The following describes two proteins that form a bound complex.

Sequence of protein 1:
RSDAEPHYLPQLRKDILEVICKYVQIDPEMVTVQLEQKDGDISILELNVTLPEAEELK

Residue-level contacts at the interface:
Residue L47 in protein 2 interacts with residue E46 in protein 1 (closest heavy-atom distance 3.2 Å).
Residue Y8 in protein 2 contacts residue Y23 in protein 1 (closest heavy-atom distance 3.5 Å).
Residue V49 in protein 2 is in contact with residue E46 in protein 1 (closest heavy-atom distance 4.2 Å).
Residue D41 in protein 2 is in contact with residue E53 in protein 1 (closest heavy-atom distance 3.1 Å).
Residue L12 in protein 2 is in contact with residue I16 in protein 1 (closest heavy-atom distance 3.8 Å).
Residue V19 in protein 2 interacts with residue L12 in protein 1 (closest heavy-atom distance 3.3 Å).
Residue T50 in protein 2 interacts with residue K38 in protein 1 (closest heavy-atom distance 3.8 Å).
Residue V49 in protein 2 contacts residue L45 in protein 1 (closest heavy-atom distance 2.7 Å).
Residue G40 in protein 2 is in contact with residue E53 in protein 1 (closest heavy-atom distance 3.8 Å).
Residue Y23 in protein 2 interacts with residue Y8 in protein 1 (closest heavy-atom distance 3.5 Å).
Residue I44 in protein 2 contacts residue V49 in protein 1 (closest heavy-atom distance 3.1 Å).
Residue N48 in protein 2 interacts with residue E46 in protein 1 (closest heavy-atom distance 3.3 Å).
Residue L45 in protein 2 contacts residue N48 in protein 1 (closest heavy-atom distance 3.6 Å).
Residue L47 in protein 2 interacts with residue V49 in protein 1 (closest heavy-atom distance 3.9 Å).
Residue I20 in protein 2 interacts with residue L12 in protein 1 (closest heavy-atom distance 3.4 Å).
Residue I44 in protein 2 interacts with residue T50 in protein 1 (closest heavy-atom distance 3.8 Å).
Residue I42 in protein 2 is in contact with residue P52 in protein 1 (closest heavy-atom distance 4.0 Å).
Residue L12 in protein 2 is in contact with residue Y23 in protein 1 (closest heavy-atom distance 3.5 Å).
Residue E46 in protein 2 interacts with residue V49 in protein 1 (closest heavy-atom distance 4.2 Å).
Residue E53 in protein 2 contacts residue G40 in protein 1 (closest heavy-atom distance 3.8 Å).
Residue K38 in protein 2 contacts residue T50 in protein 1 (closest heavy-atom distance 3.8 Å).
Residue V49 in protein 2 is in contact with residue L47 in protein 1 (closest heavy-atom distance 3.9 Å).
Residue I16 in protein 2 is in contact with residue R13 in protein 1 (closest heavy-atom distance 4.1 Å).
Residue Y23 in protein 2 is in contact with residue L12 in protein 1 (closest heavy-atom distance 3.5 Å).
Residue Y23 in protein 2 interacts with residue Q11 in protein 1 (closest heavy-atom distance 3.7 Å).
Residue L45 in protein 2 contacts residue V49 in protein 1 (closest heavy-atom distance 2.7 Å).
Residue L12 in protein 2 is in contact with residue V19 in protein 1 (closest heavy-atom distance 3.3 Å).
Residue I16 in protein 2 interacts with residue L47 in protein 1 (closest heavy-atom distance 3.9 Å).
Residue R13 in protein 2 is in contact with residue I16 in protein 1 (closest heavy-atom distance 4.1 Å).
Residue V19 in protein 2 contacts residue D15 in protein 1 (closest heavy-atom distance 3.4 Å).
Residue V49 in protein 2 contacts residue I44 in protein 1 (closest heavy-atom distance 3.1 Å).
Residue E53 in protein 2 is in contact with residue D41 in protein 1 (closest heavy-atom distance 3.1 Å).
Residue N48 in protein 2 interacts with residue L45 in protein 1 (closest heavy-atom distance 3.6 Å).
Residue L47 in protein 2 contacts residue L45 in protein 1 (closest heavy-atom distance 3.7 Å).
Residue S43 in protein 2 contacts residue L51 in protein 1 (closest heavy-atom distance 2.9 Å).
Residue I16 in protein 2 contacts residue L12 in protein 1 (closest heavy-atom distance 3.8 Å).
Residue Q11 in protein 2 is in contact with residue Y23 in protein 1 (closest heavy-atom distance 3.7 Å).
Residue V24 in protein 2 interacts with residue Y8 in protein 1 (closest heavy-atom distance 3.0 Å).
Residue E46 in protein 2 interacts with residue L47 in protein 1 (closest heavy-atom distance 3.2 Å).
Residue L51 in protein 2 interacts with residue L9 in protein 1 (closest heavy-atom distance 3.4 Å).
Residue L47 in protein 2 interacts with residue I16 in protein 1 (closest heavy-atom distance 3.9 Å).
Residue I42 in protein 2 interacts with residue L51 in protein 1 (closest heavy-atom distance 2.7 Å).
Residue S43 in protein 2 is in contact with residue V49 in protein 1 (closest heavy-atom distance 3.8 Å).
Residue V49 in protein 2 is in contact with residue S43 in protein 1 (closest heavy-atom distance 3.8 Å).
Residue P52 in protein 2 interacts with residue I42 in protein 1 (closest heavy-atom distance 4.0 Å).
Residue T50 in protein 2 interacts with residue S43 in protein 1 (closest heavy-atom distance 3.1 Å).
Residue I42 in protein 2 is in contact with residue T50 in protein 1 (closest heavy-atom distance 3.8 Å).
Residue L51 in protein 2 is in contact with residue S43 in protein 1 (closest heavy-atom distance 2.9 Å).
Residue I16 in protein 2 interacts with residue I16 in protein 1 (closest heavy-atom distance 3.5 Å).
Residue Y8 in protein 2 interacts with residue V24 in protein 1 (closest heavy-atom distance 3.0 Å).
Residue S43 in protein 2 is in contact with residue T50 in protein 1 (closest heavy-atom distance 3.1 Å).
Residue E46 in protein 2 contacts residue N48 in protein 1 (closest heavy-atom distance 3.3 Å).
Residue L12 in protein 2 interacts with residue I20 in protein 1 (closest heavy-atom distance 3.4 Å).
Residue L51 in protein 2 contacts residue I42 in protein 1 (closest heavy-atom distance 2.7 Å).
Residue L9 in protein 2 interacts with residue L51 in protein 1 (closest heavy-atom distance 3.4 Å).
Residue T50 in protein 2 interacts with residue I44 in protein 1 (closest heavy-atom distance 3.8 Å).
Residue L45 in protein 2 interacts with residue L47 in protein 1 (closest heavy-atom distance 3.7 Å).
Residue D15 in protein 2 interacts with residue V19 in protein 1 (closest heavy-atom distance 3.4 Å).
Residue T50 in protein 2 contacts residue I42 in protein 1 (closest heavy-atom distance 3.8 Å).
Residue L47 in protein 2 is in contact with residue L47 in protein 1 (closest heavy-atom distance 3.0 Å).

Sequence of protein 2:
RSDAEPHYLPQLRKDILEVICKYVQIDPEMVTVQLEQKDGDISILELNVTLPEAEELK